Interface contacts:
Residue N14 in the second protein is in contact with residue E28 in the first protein (closest heavy-atom distance 4.1 Å).
Residue N14 in the second protein interacts with residue P27 in the first protein (closest heavy-atom distance 3.2 Å).
Residue N14 in the second protein contacts residue R29 in the first protein (closest heavy-atom distance 3.6 Å).

Sequence of the first protein:
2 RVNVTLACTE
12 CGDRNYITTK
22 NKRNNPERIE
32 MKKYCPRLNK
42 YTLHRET

The following describes two proteins that form a bound complex.

Sequence of the second protein:
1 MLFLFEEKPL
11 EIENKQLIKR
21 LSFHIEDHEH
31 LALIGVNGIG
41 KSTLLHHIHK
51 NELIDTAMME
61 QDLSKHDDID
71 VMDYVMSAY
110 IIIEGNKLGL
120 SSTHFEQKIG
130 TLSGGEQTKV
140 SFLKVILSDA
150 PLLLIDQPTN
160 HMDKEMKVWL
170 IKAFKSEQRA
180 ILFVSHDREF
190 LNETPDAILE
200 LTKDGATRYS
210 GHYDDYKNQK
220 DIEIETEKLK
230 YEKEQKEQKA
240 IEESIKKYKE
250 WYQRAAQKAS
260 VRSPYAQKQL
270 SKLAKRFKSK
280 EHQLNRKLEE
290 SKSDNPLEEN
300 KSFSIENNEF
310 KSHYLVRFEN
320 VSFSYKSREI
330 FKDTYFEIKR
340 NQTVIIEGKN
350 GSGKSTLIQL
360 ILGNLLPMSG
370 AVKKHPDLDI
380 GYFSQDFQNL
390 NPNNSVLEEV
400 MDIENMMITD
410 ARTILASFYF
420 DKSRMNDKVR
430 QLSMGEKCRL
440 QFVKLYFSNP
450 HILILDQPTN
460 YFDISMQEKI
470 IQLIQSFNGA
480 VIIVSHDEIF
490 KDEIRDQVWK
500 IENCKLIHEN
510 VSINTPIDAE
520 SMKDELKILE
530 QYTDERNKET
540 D